Residue-level contacts at the interface:
Residue P181 in the first protein interacts with residue D60 in the second protein (closest heavy-atom distance 3.4 Å).
Residue R99 in the first protein is in contact with residue A49 in the second protein (closest heavy-atom distance 4.4 Å).
Residue H177 in the first protein contacts residue T63 in the second protein (closest heavy-atom distance 3.5 Å).
Residue Y192 in the first protein interacts with residue P78 in the second protein (closest heavy-atom distance 2.1 Å).
Residue P187 in the first protein interacts with residue Q59 in the second protein (closest heavy-atom distance 4.0 Å).
Residue E189 in the first protein contacts residue P78 in the second protein (closest heavy-atom distance 3.6 Å).
Residue P188 in the first protein contacts residue A76 in the second protein (closest heavy-atom distance 4.5 Å).
Residue R191 in the first protein interacts with residue P78 in the second protein (closest heavy-atom distance 4.4 Å).
Residue I182 in the first protein is in contact with residue D60 in the second protein (closest heavy-atom distance 3.2 Å).
Residue P180 in the first protein interacts with residue G61 in the second protein (closest heavy-atom distance 4.2 Å).
Residue Y192 in the first protein interacts with residue Q59 in the second protein (closest heavy-atom distance 3.3 Å).
Residue R191 in the first protein contacts residue D80 in the second protein (closest heavy-atom distance 3.9 Å).
Residue Y178 in the first protein interacts with residue T63 in the second protein (closest heavy-atom distance 2.9 Å).
Residue H177 in the first protein is in contact with residue S62 in the second protein (closest heavy-atom distance 3.6 Å).
Residue P188 in the first protein interacts with residue P78 in the second protein (closest heavy-atom distance 3.1 Å).
Residue Y185 in the first protein interacts with residue V57 in the second protein (closest heavy-atom distance 3.5 Å).
Residue Y192 in the first protein contacts residue D80 in the second protein (closest heavy-atom distance 3.7 Å).
Residue F94 in the first protein contacts residue A49 in the second protein (closest heavy-atom distance 3.7 Å).
Residue P176 in the first protein contacts residue I64 in the second protein (closest heavy-atom distance 4.4 Å).
Residue P181 in the first protein contacts residue S62 in the second protein (closest heavy-atom distance 4.1 Å).
Residue P187 in the first protein interacts with residue M77 in the second protein (closest heavy-atom distance 4.0 Å).
Residue R191 in the first protein is in contact with residue D82 in the second protein (closest heavy-atom distance 4.0 Å).
Residue Y185 in the first protein is in contact with residue A76 in the second protein (closest heavy-atom distance 4.3 Å).
Residue P180 in the first protein contacts residue S62 in the second protein (closest heavy-atom distance 4.1 Å).
Residue E189 in the first protein is in contact with residue R96 in the second protein (closest heavy-atom distance 3.6 Å).
Residue F88 in the first protein interacts with residue R45 in the second protein (closest heavy-atom distance 3.4 Å).
Residue E189 in the first protein is in contact with residue R92 in the second protein (closest heavy-atom distance 2.5 Å).
Residue I182 in the first protein interacts with residue G61 in the second protein (closest heavy-atom distance 4.1 Å).
Residue E189 in the first protein contacts residue L81 in the second protein (closest heavy-atom distance 2.9 Å).
Residue R129 in the first protein contacts residue R37 in the second protein (closest heavy-atom distance 3.6 Å).
Residue H177 in the first protein is in contact with residue I64 in the second protein (closest heavy-atom distance 4.2 Å).
Residue T90 in the first protein is in contact with residue A47 in the second protein (closest heavy-atom distance 4.4 Å).
Residue Y178 in the first protein is in contact with residue H65 in the second protein (closest heavy-atom distance 3.3 Å).
Residue Y185 in the first protein interacts with residue Q59 in the second protein (closest heavy-atom distance 4.3 Å).
Residue G190 in the first protein contacts residue P78 in the second protein (closest heavy-atom distance 3.6 Å).
Residue Y178 in the first protein interacts with residue L55 in the second protein (closest heavy-atom distance 3.9 Å).
Residue G190 in the first protein interacts with residue D80 in the second protein (closest heavy-atom distance 4.0 Å).
Residue Q186 in the first protein is in contact with residue K95 in the second protein (closest heavy-atom distance 2.3 Å).
Residue T179 in the first protein interacts with residue G61 in the second protein (closest heavy-atom distance 4.2 Å).
Residue P187 in the first protein contacts residue I79 in the second protein (closest heavy-atom distance 4.0 Å).
Residue E189 in the first protein interacts with residue I79 in the second protein (closest heavy-atom distance 3.4 Å).
Residue Y185 in the first protein interacts with residue K58 in the second protein (closest heavy-atom distance 3.6 Å).
Residue Y192 in the first protein contacts residue M77 in the second protein (closest heavy-atom distance 3.5 Å).
Residue Y192 in the first protein contacts residue I79 in the second protein (closest heavy-atom distance 4.3 Å).
Residue Y185 in the first protein is in contact with residue G61 in the second protein (closest heavy-atom distance 3.5 Å).
Residue P188 in the first protein is in contact with residue I79 in the second protein (closest heavy-atom distance 3.2 Å).
Residue G190 in the first protein interacts with residue I79 in the second protein (closest heavy-atom distance 3.6 Å).
Residue Y178 in the first protein is in contact with residue I64 in the second protein (closest heavy-atom distance 4.3 Å).
Residue T179 in the first protein interacts with residue S62 in the second protein (closest heavy-atom distance 3.5 Å).
Residue E128 in the first protein interacts with residue R37 in the second protein (closest heavy-atom distance 3.3 Å).
Residue K125 in the first protein interacts with residue R37 in the second protein (closest heavy-atom distance 2.5 Å).
Residue F94 in the first protein is in contact with residue A47 in the second protein (closest heavy-atom distance 4.5 Å).
Residue T179 in the first protein is in contact with residue T63 in the second protein (closest heavy-atom distance 2.4 Å).
Residue Y185 in the first protein is in contact with residue D60 in the second protein (closest heavy-atom distance 4.0 Å).
Residue D87 in the first protein is in contact with residue R45 in the second protein (closest heavy-atom distance 4.0 Å).
Residue P181 in the first protein contacts residue G61 in the second protein (closest heavy-atom distance 4.4 Å).
Residue W121 in the first protein is in contact with residue L40 in the second protein (closest heavy-atom distance 3.4 Å).
Residue E132 in the first protein contacts residue R37 in the second protein (closest heavy-atom distance 2.6 Å).
Residue G190 in the first protein interacts with residue L81 in the second protein (closest heavy-atom distance 3.8 Å).
Residue R101 in the first protein contacts residue R50 in the second protein (closest heavy-atom distance 3.8 Å).

Sequence of the second protein:
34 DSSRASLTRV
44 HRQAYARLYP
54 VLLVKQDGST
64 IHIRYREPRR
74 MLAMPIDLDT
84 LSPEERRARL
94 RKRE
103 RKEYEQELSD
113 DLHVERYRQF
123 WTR

Sequence of the first protein:
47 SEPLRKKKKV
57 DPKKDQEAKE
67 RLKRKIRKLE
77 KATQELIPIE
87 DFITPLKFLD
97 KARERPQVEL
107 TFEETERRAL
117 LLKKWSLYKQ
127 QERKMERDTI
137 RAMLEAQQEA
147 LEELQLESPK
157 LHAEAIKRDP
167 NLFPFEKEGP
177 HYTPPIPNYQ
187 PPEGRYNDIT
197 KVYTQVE

The following describes two proteins that form a bound complex.